Sequence of the second protein:
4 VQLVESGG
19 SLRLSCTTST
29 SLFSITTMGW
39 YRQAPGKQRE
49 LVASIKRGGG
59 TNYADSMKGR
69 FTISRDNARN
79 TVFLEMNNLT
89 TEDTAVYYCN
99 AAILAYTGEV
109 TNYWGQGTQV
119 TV

The following describes two proteins that form a bound complex.

Sequence of the first protein:
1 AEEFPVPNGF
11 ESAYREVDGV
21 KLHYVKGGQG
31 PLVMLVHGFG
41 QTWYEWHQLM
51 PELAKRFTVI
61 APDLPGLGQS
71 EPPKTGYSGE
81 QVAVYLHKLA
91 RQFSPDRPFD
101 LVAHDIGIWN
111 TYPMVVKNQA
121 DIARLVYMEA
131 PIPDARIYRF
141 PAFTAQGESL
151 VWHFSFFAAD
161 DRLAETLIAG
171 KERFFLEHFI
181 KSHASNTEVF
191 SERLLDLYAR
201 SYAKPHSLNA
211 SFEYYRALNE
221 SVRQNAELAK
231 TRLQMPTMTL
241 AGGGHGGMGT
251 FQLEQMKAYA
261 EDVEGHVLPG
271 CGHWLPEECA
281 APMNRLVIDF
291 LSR

Contacts between the two chains:
Residue F251 in the first protein contacts residue E107 in the second protein (closest heavy-atom distance 4.3 Å).
Residue G243 in the first protein interacts with residue I101 in the second protein (closest heavy-atom distance 3.6 Å).
Residue Q146 in the first protein is in contact with residue K54 in the second protein (closest heavy-atom distance 2.9 Å).
Residue M248 in the first protein contacts residue T105 in the second protein (closest heavy-atom distance 4.0 Å).
Residue S185 in the first protein is in contact with residue F31 in the second protein (closest heavy-atom distance 3.5 Å).
Residue G244 in the first protein interacts with residue L102 in the second protein (closest heavy-atom distance 4.2 Å).
Residue G270 in the first protein interacts with residue S32 in the second protein (closest heavy-atom distance 3.6 Å).
Residue H153 in the first protein interacts with residue Y104 in the second protein (closest heavy-atom distance 3.2 Å).
Residue S185 in the first protein contacts residue R55 in the second protein (closest heavy-atom distance 4.0 Å).
Residue G270 in the first protein interacts with residue T28 in the second protein (closest heavy-atom distance 4.2 Å).
Residue V151 in the first protein is in contact with residue Y104 in the second protein (closest heavy-atom distance 3.5 Å).
Residue P269 in the first protein is in contact with residue T28 in the second protein (closest heavy-atom distance 4.1 Å).
Residue H245 in the first protein interacts with residue R55 in the second protein (closest heavy-atom distance 3.5 Å).
Residue H245 in the first protein is in contact with residue S32 in the second protein (closest heavy-atom distance 2.8 Å).
Residue M248 in the first protein interacts with residue Y104 in the second protein (closest heavy-atom distance 3.6 Å).
Residue G247 in the first protein contacts residue T105 in the second protein (closest heavy-atom distance 4.9 Å).
Residue F154 in the first protein is in contact with residue Y104 in the second protein (closest heavy-atom distance 4.4 Å).
Residue G249 in the first protein is in contact with residue A103 in the second protein (closest heavy-atom distance 4.9 Å).
Residue Q146 in the first protein interacts with residue V108 in the second protein (closest heavy-atom distance 3.9 Å).
Residue E129 in the first protein is in contact with residue Y104 in the second protein (closest heavy-atom distance 4.6 Å).
Residue F140 in the first protein interacts with residue T105 in the second protein (closest heavy-atom distance 3.4 Å).
Residue T187 in the first protein interacts with residue R55 in the second protein (closest heavy-atom distance 4.2 Å).
Residue P141 in the first protein interacts with residue T105 in the second protein (closest heavy-atom distance 3.3 Å).
Residue F251 in the first protein interacts with residue T105 in the second protein (closest heavy-atom distance 3.5 Å).
Residue H183 in the first protein contacts residue Y104 in the second protein (closest heavy-atom distance 3.3 Å).
Residue H245 in the first protein interacts with residue F31 in the second protein (closest heavy-atom distance 4.6 Å).
Residue G246 in the first protein contacts residue A103 in the second protein (closest heavy-atom distance 4.6 Å).
Residue H245 in the first protein interacts with residue I101 in the second protein (closest heavy-atom distance 3.6 Å).
Residue G244 in the first protein is in contact with residue I101 in the second protein (closest heavy-atom distance 3.5 Å).
Residue Q146 in the first protein contacts residue L102 in the second protein (closest heavy-atom distance 4.5 Å).
Residue H273 in the first protein interacts with residue Y104 in the second protein (closest heavy-atom distance 3.4 Å).
Residue T144 in the first protein contacts residue L102 in the second protein (closest heavy-atom distance 3.9 Å).
Residue A184 in the first protein is in contact with residue R55 in the second protein (closest heavy-atom distance 2.4 Å).
Residue G246 in the first protein is in contact with residue Y104 in the second protein (closest heavy-atom distance 3.6 Å).
Residue H245 in the first protein is in contact with residue L102 in the second protein (closest heavy-atom distance 3.6 Å).
Residue M248 in the first protein contacts residue A103 in the second protein (closest heavy-atom distance 4.3 Å).
Residue Q146 in the first protein contacts residue T34 in the second protein (closest heavy-atom distance 3.5 Å).
Residue P141 in the first protein is in contact with residue G106 in the second protein (closest heavy-atom distance 4.0 Å).
Residue S185 in the first protein is in contact with residue S32 in the second protein (closest heavy-atom distance 3.5 Å).
Residue E148 in the first protein is in contact with residue L102 in the second protein (closest heavy-atom distance 3.7 Å).
Residue H245 in the first protein interacts with residue T34 in the second protein (closest heavy-atom distance 2.7 Å).
Residue S149 in the first protein interacts with residue L102 in the second protein (closest heavy-atom distance 4.7 Å).
Residue G247 in the first protein contacts residue Y104 in the second protein (closest heavy-atom distance 2.8 Å).
Residue D105 in the first protein is in contact with residue Y104 in the second protein (closest heavy-atom distance 4.4 Å).
Residue V151 in the first protein contacts residue T105 in the second protein (closest heavy-atom distance 4.7 Å).
Residue G246 in the first protein interacts with residue L102 in the second protein (closest heavy-atom distance 3.0 Å).
Residue G247 in the first protein interacts with residue L102 in the second protein (closest heavy-atom distance 4.8 Å).
Residue T144 in the first protein contacts residue G106 in the second protein (closest heavy-atom distance 4.6 Å).
Residue Q146 in the first protein contacts residue T35 in the second protein (closest heavy-atom distance 2.5 Å).
Residue L150 in the first protein is in contact with residue L102 in the second protein (closest heavy-atom distance 3.9 Å).
Residue K181 in the first protein contacts residue R55 in the second protein (closest heavy-atom distance 2.6 Å).
Residue G247 in the first protein is in contact with residue A103 in the second protein (closest heavy-atom distance 3.3 Å).
Residue T250 in the first protein interacts with residue E107 in the second protein (closest heavy-atom distance 4.1 Å).
Residue S182 in the first protein interacts with residue R55 in the second protein (closest heavy-atom distance 3.7 Å).
Residue G147 in the first protein contacts residue K54 in the second protein (closest heavy-atom distance 4.5 Å).
Residue G244 in the first protein is in contact with residue S32 in the second protein (closest heavy-atom distance 3.6 Å).
Residue H245 in the first protein is in contact with residue I33 in the second protein (closest heavy-atom distance 4.5 Å).
Residue L150 in the first protein interacts with residue A103 in the second protein (closest heavy-atom distance 3.5 Å).
Residue Q146 in the first protein interacts with residue A100 in the second protein (closest heavy-atom distance 3.8 Å).
Residue L150 in the first protein interacts with residue Y104 in the second protein (closest heavy-atom distance 3.7 Å).